Sequence of chain B:
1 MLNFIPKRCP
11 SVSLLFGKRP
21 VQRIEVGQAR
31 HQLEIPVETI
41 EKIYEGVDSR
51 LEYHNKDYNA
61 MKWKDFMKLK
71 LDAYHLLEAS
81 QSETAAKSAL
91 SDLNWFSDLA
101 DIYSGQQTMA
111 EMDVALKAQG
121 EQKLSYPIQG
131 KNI

The following describes two proteins that form a bound complex.

Sequence of chain A:
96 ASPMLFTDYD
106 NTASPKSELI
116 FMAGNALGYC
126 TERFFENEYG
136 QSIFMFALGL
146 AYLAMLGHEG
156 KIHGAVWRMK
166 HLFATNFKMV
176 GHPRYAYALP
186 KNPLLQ

Residue-level contacts at the interface:
Residue A73 in chain B interacts with residue F172 in chain A (closest heavy-atom distance 4.3 Å).
Residue E78 in chain B interacts with residue N187 in chain A (closest heavy-atom distance 2.6 Å).
Residue A79 in chain B contacts residue N187 in chain A (closest heavy-atom distance 4.5 Å).
Residue L71 in chain B interacts with residue V175 in chain A (closest heavy-atom distance 4.4 Å).
Residue T84 in chain B interacts with residue Q191 in chain A (closest heavy-atom distance 3.2 Å).
Residue H75 in chain B is in contact with residue P185 in chain A (closest heavy-atom distance 4.2 Å).
Residue H75 in chain B is in contact with residue P188 in chain A (closest heavy-atom distance 4.3 Å).
Residue M1 in chain B is in contact with residue T170 in chain A (closest heavy-atom distance 4.3 Å).
Residue A89 in chain B is in contact with residue L189 in chain A (closest heavy-atom distance 4.0 Å).
Residue A85 in chain B contacts residue L190 in chain A (closest heavy-atom distance 4.5 Å).
Residue L77 in chain B is in contact with residue K173 in chain A (closest heavy-atom distance 3.7 Å).
Residue Y74 in chain B interacts with residue K173 in chain A (closest heavy-atom distance 3.8 Å).
Residue H75 in chain B is in contact with residue L189 in chain A (closest heavy-atom distance 4.2 Å).
Residue A86 in chain B is in contact with residue L189 in chain A (closest heavy-atom distance 2.7 Å).
Residue M1 in chain B is in contact with residue A169 in chain A (closest heavy-atom distance 3.3 Å).
Residue T84 in chain B contacts residue L190 in chain A (closest heavy-atom distance 4.8 Å).
Residue L2 in chain B is in contact with residue A169 in chain A (closest heavy-atom distance 3.5 Å).
Residue S82 in chain B interacts with residue L190 in chain A (closest heavy-atom distance 4.2 Å).
Residue L77 in chain B is in contact with residue F172 in chain A (closest heavy-atom distance 3.8 Å).
Residue Y74 in chain B is in contact with residue L184 in chain A (closest heavy-atom distance 4.4 Å).
Residue L76 in chain B contacts residue L189 in chain A (closest heavy-atom distance 4.0 Å).
Residue H75 in chain B interacts with residue K186 in chain A (closest heavy-atom distance 4.2 Å).
Residue L71 in chain B is in contact with residue P185 in chain A (closest heavy-atom distance 4.4 Å).
Residue A79 in chain B is in contact with residue L190 in chain A (closest heavy-atom distance 4.3 Å).
Residue A85 in chain B interacts with residue L189 in chain A (closest heavy-atom distance 3.6 Å).
Residue A79 in chain B interacts with residue L189 in chain A (closest heavy-atom distance 3.8 Å).
Residue H75 in chain B is in contact with residue N187 in chain A (closest heavy-atom distance 3.2 Å).
Residue M1 in chain B contacts residue F172 in chain A (closest heavy-atom distance 3.5 Å).
Residue A86 in chain B interacts with residue L190 in chain A (closest heavy-atom distance 4.9 Å).
Residue L71 in chain B contacts residue L184 in chain A (closest heavy-atom distance 3.7 Å).
Residue Y74 in chain B contacts residue F172 in chain A (closest heavy-atom distance 3.5 Å).
Residue Q81 in chain B interacts with residue K173 in chain A (closest heavy-atom distance 3.4 Å).
Residue M67 in chain B contacts residue V175 in chain A (closest heavy-atom distance 3.6 Å).
Residue E78 in chain B is in contact with residue L190 in chain A (closest heavy-atom distance 4.2 Å).
Residue A85 in chain B interacts with residue Q191 in chain A (closest heavy-atom distance 4.7 Å).
Residue L76 in chain B interacts with residue N187 in chain A (closest heavy-atom distance 4.9 Å).
Residue T84 in chain B contacts residue L189 in chain A (closest heavy-atom distance 4.5 Å).
Residue L77 in chain B contacts residue N171 in chain A (closest heavy-atom distance 4.6 Å).
Residue A86 in chain B contacts residue P188 in chain A (closest heavy-atom distance 5.0 Å).
Residue A86 in chain B is in contact with residue Q191 in chain A (closest heavy-atom distance 4.4 Å).
Residue Y74 in chain B contacts residue V175 in chain A (closest heavy-atom distance 3.8 Å).
Residue S88 in chain B contacts residue L189 in chain A (closest heavy-atom distance 4.5 Å).
Residue K70 in chain B contacts residue M174 in chain A (closest heavy-atom distance 4.1 Å).
Residue K70 in chain B interacts with residue V175 in chain A (closest heavy-atom distance 3.9 Å).